The following describes two proteins that form a bound complex.

Sequence of chain A:
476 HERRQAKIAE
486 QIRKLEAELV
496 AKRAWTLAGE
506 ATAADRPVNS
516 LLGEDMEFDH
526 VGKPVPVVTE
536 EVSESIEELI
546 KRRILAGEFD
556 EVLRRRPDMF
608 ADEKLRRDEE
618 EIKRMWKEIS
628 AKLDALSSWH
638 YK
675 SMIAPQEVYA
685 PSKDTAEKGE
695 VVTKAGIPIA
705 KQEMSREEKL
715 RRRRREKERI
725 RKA

Contacts between the two chains:
Residue E618 in chain A contacts residue A195 in chain B (closest heavy-atom distance 4.5 Å).
Residue K611 in chain A contacts residue N192 in chain B (closest heavy-atom distance 3.4 Å).
Residue M622 in chain A contacts residue F196 in chain B (closest heavy-atom distance 4.2 Å).
Residue K611 in chain A contacts residue R194 in chain B (closest heavy-atom distance 4.6 Å).
Residue I619 in chain A contacts residue F196 in chain B (closest heavy-atom distance 4.3 Å).
Residue E618 in chain A contacts residue F196 in chain B (closest heavy-atom distance 4.1 Å).
Residue D615 in chain A contacts residue A195 in chain B (closest heavy-atom distance 3.6 Å).
Residue D615 in chain A interacts with residue F196 in chain B (closest heavy-atom distance 3.7 Å).
Residue R614 in chain A is in contact with residue A195 in chain B (closest heavy-atom distance 4.8 Å).
Residue K611 in chain A interacts with residue A195 in chain B (closest heavy-atom distance 4.8 Å).
Residue K611 in chain A contacts residue A197 in chain B (closest heavy-atom distance 4.1 Å).
Residue K611 in chain A contacts residue T198 in chain B (closest heavy-atom distance 4.5 Å).

Sequence of chain B:
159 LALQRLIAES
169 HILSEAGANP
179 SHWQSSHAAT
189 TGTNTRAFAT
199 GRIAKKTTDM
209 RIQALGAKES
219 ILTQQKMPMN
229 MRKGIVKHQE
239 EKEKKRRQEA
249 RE